Residue-level contacts at the interface:
Residue E213 in protein 1 is in contact with residue N127 in protein 2 (closest heavy-atom distance 2.9 Å).
Residue E213 in protein 1 is in contact with residue P135 in protein 2 (closest heavy-atom distance 3.4 Å).
Residue G230 in protein 1 interacts with residue I134 in protein 2 (closest heavy-atom distance 3.6 Å).
Residue D37 in protein 1 is in contact with residue A3 in protein 2 (closest heavy-atom distance 3.1 Å).
Residue V243 in protein 1 is in contact with residue N132 in protein 2 (closest heavy-atom distance 3.1 Å).
Residue E38 in protein 1 is in contact with residue I5 in protein 2 (closest heavy-atom distance 3.7 Å).
Residue Y35 in protein 1 contacts residue I5 in protein 2 (closest heavy-atom distance 3.2 Å).
Residue D175 in protein 1 interacts with residue N127 in protein 2 (closest heavy-atom distance 3.6 Å).
Residue Y211 in protein 1 interacts with residue L123 in protein 2 (closest heavy-atom distance 3.5 Å).
Residue S36 in protein 1 contacts residue A8 in protein 2 (closest heavy-atom distance 3.6 Å).
Residue A172 in protein 1 is in contact with residue G130 in protein 2 (closest heavy-atom distance 3.6 Å).
Residue R179 in protein 1 contacts residue T126 in protein 2 (closest heavy-atom distance 2.9 Å).
Residue M168 in protein 1 is in contact with residue T133 in protein 2 (closest heavy-atom distance 3.4 Å).
Residue S36 in protein 1 interacts with residue P4 in protein 2 (closest heavy-atom distance 3.4 Å).
Residue M168 in protein 1 interacts with residue F129 in protein 2 (closest heavy-atom distance 3.0 Å).
Residue S232 in protein 1 contacts residue I131 in protein 2 (closest heavy-atom distance 3.2 Å).
Residue L98 in protein 1 interacts with residue H120 in protein 2 (closest heavy-atom distance 3.8 Å).
Residue F257 in protein 1 interacts with residue F128 in protein 2 (closest heavy-atom distance 3.7 Å).
Residue V229 in protein 1 contacts residue N132 in protein 2 (closest heavy-atom distance 3.1 Å).
Residue Y35 in protein 1 is in contact with residue A8 in protein 2 (closest heavy-atom distance 3.1 Å).
Residue W27 in protein 1 is in contact with residue M7 in protein 2 (closest heavy-atom distance 3.7 Å).
Residue S255 in protein 1 interacts with residue N132 in protein 2 (closest heavy-atom distance 2.5 Å).
Residue E38 in protein 1 contacts residue A3 in protein 2 (closest heavy-atom distance 2.8 Å).
Residue G171 in protein 1 interacts with residue G130 in protein 2 (closest heavy-atom distance 3.6 Å).
Residue R209 in protein 1 interacts with residue A125 in protein 2 (closest heavy-atom distance 2.6 Å).
Residue T33 in protein 1 interacts with residue A8 in protein 2 (closest heavy-atom distance 2.8 Å).
Residue S36 in protein 1 is in contact with residue I5 in protein 2 (closest heavy-atom distance 3.1 Å).
Residue D175 in protein 1 interacts with residue F128 in protein 2 (closest heavy-atom distance 3.2 Å).
Residue V215 in protein 1 contacts residue I134 in protein 2 (closest heavy-atom distance 3.7 Å).
Residue R179 in protein 1 contacts residue V122 in protein 2 (closest heavy-atom distance 3.8 Å).
Residue E213 in protein 1 is in contact with residue I136 in protein 2 (closest heavy-atom distance 3.3 Å).
Residue W27 in protein 1 contacts residue V144 in protein 2 (closest heavy-atom distance 3.4 Å).
Residue D228 in protein 1 is in contact with residue I134 in protein 2 (closest heavy-atom distance 3.7 Å).
Residue P245 in protein 1 interacts with residue N132 in protein 2 (closest heavy-atom distance 3.6 Å).
Residue A172 in protein 1 contacts residue T133 in protein 2 (closest heavy-atom distance 3.7 Å).
Residue R209 in protein 1 interacts with residue N127 in protein 2 (closest heavy-atom distance 3.3 Å).
Residue D175 in protein 1 interacts with residue F129 in protein 2 (closest heavy-atom distance 2.9 Å).
Residue E213 in protein 1 is in contact with residue I134 in protein 2 (closest heavy-atom distance 3.3 Å).
Residue V243 in protein 1 interacts with residue I131 in protein 2 (closest heavy-atom distance 3.7 Å).
Residue M168 in protein 1 contacts residue N132 in protein 2 (closest heavy-atom distance 3.1 Å).
Residue A174 in protein 1 contacts residue F129 in protein 2 (closest heavy-atom distance 3.4 Å).
Residue R85 in protein 1 interacts with residue E140 in protein 2 (closest heavy-atom distance 2.8 Å).
Residue R85 in protein 1 contacts residue T137 in protein 2 (closest heavy-atom distance 3.4 Å).
Residue V215 in protein 1 interacts with residue T137 in protein 2 (closest heavy-atom distance 3.7 Å).
Residue V87 in protein 1 is in contact with residue V124 in protein 2 (closest heavy-atom distance 3.6 Å).
Residue M168 in protein 1 interacts with residue G130 in protein 2 (closest heavy-atom distance 3.6 Å).
Residue D37 in protein 1 interacts with residue P4 in protein 2 (closest heavy-atom distance 3.3 Å).
Residue W27 in protein 1 contacts residue L148 in protein 2 (closest heavy-atom distance 3.8 Å).
Residue F205 in protein 1 contacts residue F128 in protein 2 (closest heavy-atom distance 3.5 Å).
Residue Y211 in protein 1 is in contact with residue I131 in protein 2 (closest heavy-atom distance 3.6 Å).
Residue D175 in protein 1 interacts with residue G130 in protein 2 (closest heavy-atom distance 2.5 Å).
Residue R209 in protein 1 contacts residue T126 in protein 2 (closest heavy-atom distance 3.7 Å).
Residue G171 in protein 1 interacts with residue F129 in protein 2 (closest heavy-atom distance 3.4 Å).
Residue R100 in protein 1 is in contact with residue E140 in protein 2 (closest heavy-atom distance 3.1 Å).
Residue T32 in protein 1 is in contact with residue W147 in protein 2 (closest heavy-atom distance 3.3 Å).
Residue Y211 in protein 1 contacts residue V124 in protein 2 (closest heavy-atom distance 3.7 Å).
Residue R179 in protein 1 is in contact with residue L123 in protein 2 (closest heavy-atom distance 3.4 Å).
Residue V204 in protein 1 is in contact with residue F128 in protein 2 (closest heavy-atom distance 3.4 Å).
Residue G230 in protein 1 contacts residue N132 in protein 2 (closest heavy-atom distance 2.4 Å).
Residue E213 in protein 1 contacts residue T137 in protein 2 (closest heavy-atom distance 3.1 Å).

Sequence of protein 2:
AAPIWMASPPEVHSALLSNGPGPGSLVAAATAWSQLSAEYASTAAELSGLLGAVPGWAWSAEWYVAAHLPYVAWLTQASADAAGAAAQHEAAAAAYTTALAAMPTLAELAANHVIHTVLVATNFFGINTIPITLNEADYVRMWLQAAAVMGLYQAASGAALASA

This data describes a binding interaction between two proteins.

Sequence of protein 1:
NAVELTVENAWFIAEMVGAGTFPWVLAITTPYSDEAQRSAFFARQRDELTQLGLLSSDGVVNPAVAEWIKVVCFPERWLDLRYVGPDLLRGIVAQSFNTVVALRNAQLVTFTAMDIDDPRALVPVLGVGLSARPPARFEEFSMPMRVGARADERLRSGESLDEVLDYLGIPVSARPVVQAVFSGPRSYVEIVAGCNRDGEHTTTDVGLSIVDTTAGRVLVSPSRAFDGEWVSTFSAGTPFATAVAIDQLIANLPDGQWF